This data describes a binding interaction between two proteins.

Interface contacts:
Residue Y995 in the second protein is in contact with residue P161 in the first protein (closest heavy-atom distance 2.6 Å).
Residue W611 in the second protein interacts with residue A143 in the first protein (closest heavy-atom distance 3.8 Å).
Residue N295 in the second protein contacts residue L104 in the first protein (closest heavy-atom distance 3.8 Å).
Residue A1003 in the second protein is in contact with residue H170 in the first protein (closest heavy-atom distance 3.1 Å).
Residue G1004 in the second protein interacts with residue H170 in the first protein (closest heavy-atom distance 3.5 Å).
Residue D990 in the second protein interacts with residue V160 in the first protein (closest heavy-atom distance 2.9 Å).
Residue T576 in the second protein interacts with residue I95 in the first protein (closest heavy-atom distance 3.7 Å).
Residue H686 in the second protein interacts with residue I148 in the first protein (closest heavy-atom distance 3.4 Å).
Residue H575 in the second protein contacts residue M107 in the first protein (closest heavy-atom distance 3.2 Å).
Residue N683 in the second protein contacts residue Y150 in the first protein (closest heavy-atom distance 3.2 Å).
Residue Y1005 in the second protein is in contact with residue H170 in the first protein (closest heavy-atom distance 3.4 Å).
Residue L974 in the second protein interacts with residue E169 in the first protein (closest heavy-atom distance 3.5 Å).
Residue H975 in the second protein interacts with residue K167 in the first protein (closest heavy-atom distance 3.6 Å).
Residue F577 in the second protein contacts residue N106 in the first protein (closest heavy-atom distance 3.2 Å).
Residue L568 in the second protein contacts residue S140 in the first protein (closest heavy-atom distance 3.7 Å).
Residue A1003 in the second protein is in contact with residue L168 in the first protein (closest heavy-atom distance 3.5 Å).
Residue D990 in the second protein interacts with residue D159 in the first protein (closest heavy-atom distance 3.4 Å).
Residue Q600 in the second protein contacts residue K88 in the first protein (closest heavy-atom distance 2.9 Å).
Residue I681 in the second protein interacts with residue R154 in the first protein (closest heavy-atom distance 2.9 Å).
Residue D990 in the second protein interacts with residue R157 in the first protein (closest heavy-atom distance 2.9 Å).
Residue R654 in the second protein contacts residue V153 in the first protein (closest heavy-atom distance 3.6 Å).
Residue S567 in the second protein contacts residue E141 in the first protein (closest heavy-atom distance 2.9 Å).
Residue Q600 in the second protein interacts with residue M90 in the first protein (closest heavy-atom distance 3.6 Å).
Residue Q679 in the second protein interacts with residue V155 in the first protein (closest heavy-atom distance 2.9 Å).
Residue Q679 in the second protein is in contact with residue R157 in the first protein (closest heavy-atom distance 3.5 Å).
Residue I985 in the second protein contacts residue R157 in the first protein (closest heavy-atom distance 2.7 Å).
Residue I985 in the second protein contacts residue V160 in the first protein (closest heavy-atom distance 3.3 Å).
Residue Y995 in the second protein interacts with residue V163 in the first protein (closest heavy-atom distance 3.8 Å).
Residue G569 in the second protein is in contact with residue S140 in the first protein (closest heavy-atom distance 3.1 Å).
Residue Y566 in the second protein interacts with residue K57 in the first protein (closest heavy-atom distance 3.4 Å).
Residue N987 in the second protein is in contact with residue R157 in the first protein (closest heavy-atom distance 3.2 Å).
Residue N295 in the second protein contacts residue S97 in the first protein (closest heavy-atom distance 3.1 Å).
Residue N295 in the second protein interacts with residue S98 in the first protein (closest heavy-atom distance 3.7 Å).
Residue H975 in the second protein contacts residue L166 in the first protein (closest heavy-atom distance 3.5 Å).
Residue Q999 in the second protein interacts with residue V163 in the first protein (closest heavy-atom distance 3.6 Å).
Residue F986 in the second protein contacts residue R157 in the first protein (closest heavy-atom distance 3.5 Å).
Residue Y610 in the second protein contacts residue P146 in the first protein (closest heavy-atom distance 3.4 Å).
Residue G1004 in the second protein interacts with residue L168 in the first protein (closest heavy-atom distance 3.7 Å).
Residue L656 in the second protein is in contact with residue V153 in the first protein (closest heavy-atom distance 3.7 Å).
Residue K1002 in the second protein contacts residue K167 in the first protein (closest heavy-atom distance 3.3 Å).
Residue I681 in the second protein contacts residue V153 in the first protein (closest heavy-atom distance 3.7 Å).
Residue L656 in the second protein contacts residue I148 in the first protein (closest heavy-atom distance 3.8 Å).
Residue P657 in the second protein contacts residue P146 in the first protein (closest heavy-atom distance 3.8 Å).
Residue Y995 in the second protein interacts with residue V160 in the first protein (closest heavy-atom distance 3.6 Å).
Residue N684 in the second protein interacts with residue Y150 in the first protein (closest heavy-atom distance 3.3 Å).
Residue K298 in the second protein is in contact with residue Q101 in the first protein (closest heavy-atom distance 3.1 Å).
Residue V297 in the second protein is in contact with residue Q101 in the first protein (closest heavy-atom distance 3.5 Å).
Residue D606 in the second protein contacts residue I145 in the first protein (closest heavy-atom distance 3.5 Å).
Residue I603 in the second protein interacts with residue K88 in the first protein (closest heavy-atom distance 3.4 Å).
Residue N295 in the second protein contacts residue D94 in the first protein (closest heavy-atom distance 3.5 Å).
Residue I977 in the second protein is in contact with residue V163 in the first protein (closest heavy-atom distance 3.6 Å).
Residue P678 in the second protein interacts with residue R154 in the first protein (closest heavy-atom distance 3.5 Å).
Residue Q10 in the second protein contacts residue P161 in the first protein (closest heavy-atom distance 3.6 Å).
Residue L568 in the second protein contacts residue E141 in the first protein (closest heavy-atom distance 3.4 Å).
Residue S567 in the second protein is in contact with residue S140 in the first protein (closest heavy-atom distance 3.2 Å).
Residue N683 in the second protein contacts residue R154 in the first protein (closest heavy-atom distance 2.5 Å).
Residue V297 in the second protein is in contact with residue L104 in the first protein (closest heavy-atom distance 3.9 Å).
Residue A1003 in the second protein contacts residue E169 in the first protein (closest heavy-atom distance 2.9 Å).
Residue K1002 in the second protein is in contact with residue L168 in the first protein (closest heavy-atom distance 3.3 Å).
Residue P678 in the second protein contacts residue V153 in the first protein (closest heavy-atom distance 3.5 Å).

Sequence of the first protein:
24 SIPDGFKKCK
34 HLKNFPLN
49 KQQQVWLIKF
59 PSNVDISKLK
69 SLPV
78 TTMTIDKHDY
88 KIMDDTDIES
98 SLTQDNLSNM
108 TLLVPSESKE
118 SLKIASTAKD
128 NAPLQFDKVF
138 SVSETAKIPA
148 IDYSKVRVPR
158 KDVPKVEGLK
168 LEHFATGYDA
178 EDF

Sequence of the second protein:
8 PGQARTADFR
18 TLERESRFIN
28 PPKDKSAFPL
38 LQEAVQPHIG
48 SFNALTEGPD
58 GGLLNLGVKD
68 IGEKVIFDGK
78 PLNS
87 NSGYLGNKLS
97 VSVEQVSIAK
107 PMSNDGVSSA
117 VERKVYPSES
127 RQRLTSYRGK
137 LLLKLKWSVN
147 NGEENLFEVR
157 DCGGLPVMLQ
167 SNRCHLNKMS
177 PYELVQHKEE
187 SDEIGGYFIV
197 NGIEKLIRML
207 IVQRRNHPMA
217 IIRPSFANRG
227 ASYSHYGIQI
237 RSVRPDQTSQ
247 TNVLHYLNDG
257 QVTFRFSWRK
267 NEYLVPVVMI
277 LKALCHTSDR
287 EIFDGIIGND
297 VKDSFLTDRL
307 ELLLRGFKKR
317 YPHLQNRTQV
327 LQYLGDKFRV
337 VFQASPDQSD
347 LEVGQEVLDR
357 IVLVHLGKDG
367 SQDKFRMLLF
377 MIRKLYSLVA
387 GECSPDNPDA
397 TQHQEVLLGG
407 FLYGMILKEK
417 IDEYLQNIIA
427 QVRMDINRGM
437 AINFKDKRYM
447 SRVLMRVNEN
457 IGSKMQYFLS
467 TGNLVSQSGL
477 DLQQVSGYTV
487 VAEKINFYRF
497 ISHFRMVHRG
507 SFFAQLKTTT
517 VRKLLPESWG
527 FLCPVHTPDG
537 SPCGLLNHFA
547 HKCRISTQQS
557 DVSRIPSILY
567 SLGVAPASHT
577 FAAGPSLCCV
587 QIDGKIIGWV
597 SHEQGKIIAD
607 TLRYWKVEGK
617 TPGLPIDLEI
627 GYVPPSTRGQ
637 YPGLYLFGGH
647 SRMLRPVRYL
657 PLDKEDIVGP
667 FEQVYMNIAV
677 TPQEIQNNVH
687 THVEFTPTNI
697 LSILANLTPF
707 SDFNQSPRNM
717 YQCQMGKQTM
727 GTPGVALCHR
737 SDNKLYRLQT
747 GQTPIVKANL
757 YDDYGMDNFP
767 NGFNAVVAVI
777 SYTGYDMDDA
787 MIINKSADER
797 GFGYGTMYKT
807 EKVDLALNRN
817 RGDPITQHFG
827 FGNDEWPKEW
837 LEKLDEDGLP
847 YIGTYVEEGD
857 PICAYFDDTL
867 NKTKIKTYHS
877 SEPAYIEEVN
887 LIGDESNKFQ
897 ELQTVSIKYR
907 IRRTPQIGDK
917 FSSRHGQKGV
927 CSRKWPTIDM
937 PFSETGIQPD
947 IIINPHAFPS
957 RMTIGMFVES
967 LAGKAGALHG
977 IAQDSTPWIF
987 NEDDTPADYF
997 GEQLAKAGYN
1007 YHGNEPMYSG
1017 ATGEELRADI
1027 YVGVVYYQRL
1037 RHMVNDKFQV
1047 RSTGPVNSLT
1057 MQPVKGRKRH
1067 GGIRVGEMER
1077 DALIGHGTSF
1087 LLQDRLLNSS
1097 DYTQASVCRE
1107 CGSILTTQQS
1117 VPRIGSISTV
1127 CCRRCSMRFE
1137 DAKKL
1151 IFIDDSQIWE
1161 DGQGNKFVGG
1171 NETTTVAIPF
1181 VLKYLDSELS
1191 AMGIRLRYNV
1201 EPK